Sequence of protein 1:
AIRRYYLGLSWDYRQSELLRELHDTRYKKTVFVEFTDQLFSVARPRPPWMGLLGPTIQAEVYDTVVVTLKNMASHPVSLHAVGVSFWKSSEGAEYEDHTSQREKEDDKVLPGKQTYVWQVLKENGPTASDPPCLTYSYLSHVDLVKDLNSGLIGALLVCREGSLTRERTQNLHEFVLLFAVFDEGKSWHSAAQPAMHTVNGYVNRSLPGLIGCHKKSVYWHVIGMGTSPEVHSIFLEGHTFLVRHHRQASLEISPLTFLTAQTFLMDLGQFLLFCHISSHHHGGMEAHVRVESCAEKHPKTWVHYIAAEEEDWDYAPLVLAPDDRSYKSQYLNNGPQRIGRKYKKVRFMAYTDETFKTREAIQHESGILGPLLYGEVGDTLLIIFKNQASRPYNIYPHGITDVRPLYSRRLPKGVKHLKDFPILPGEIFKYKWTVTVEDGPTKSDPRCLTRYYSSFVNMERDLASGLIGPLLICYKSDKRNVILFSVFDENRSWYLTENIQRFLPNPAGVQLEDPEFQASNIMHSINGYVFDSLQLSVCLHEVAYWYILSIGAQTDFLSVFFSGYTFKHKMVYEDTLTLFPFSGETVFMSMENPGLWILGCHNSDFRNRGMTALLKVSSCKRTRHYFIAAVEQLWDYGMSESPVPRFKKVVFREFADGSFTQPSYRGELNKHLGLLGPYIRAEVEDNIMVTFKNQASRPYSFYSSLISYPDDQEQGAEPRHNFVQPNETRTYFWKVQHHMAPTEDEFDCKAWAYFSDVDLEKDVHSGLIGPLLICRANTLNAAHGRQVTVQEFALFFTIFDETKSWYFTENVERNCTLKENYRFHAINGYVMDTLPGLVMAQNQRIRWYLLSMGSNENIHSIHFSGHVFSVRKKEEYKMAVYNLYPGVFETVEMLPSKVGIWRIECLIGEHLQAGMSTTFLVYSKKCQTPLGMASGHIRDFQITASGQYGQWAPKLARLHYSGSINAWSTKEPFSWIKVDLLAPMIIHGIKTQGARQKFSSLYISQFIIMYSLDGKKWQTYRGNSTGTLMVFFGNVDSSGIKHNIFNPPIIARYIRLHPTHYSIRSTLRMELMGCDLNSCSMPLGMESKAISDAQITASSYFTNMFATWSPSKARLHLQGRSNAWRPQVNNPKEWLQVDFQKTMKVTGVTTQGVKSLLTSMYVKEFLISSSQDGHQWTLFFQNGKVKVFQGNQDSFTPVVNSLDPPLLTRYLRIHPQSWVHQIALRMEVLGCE

Sequence of protein 2:
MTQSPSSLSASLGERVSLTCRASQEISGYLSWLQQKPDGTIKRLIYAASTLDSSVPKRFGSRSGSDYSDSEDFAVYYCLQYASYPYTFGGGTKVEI

Residue-level contacts at the interface:
Residue V1358 in protein 1 interacts with residue I29 in protein 2 (closest heavy-atom distance 4.0 Å).
Residue E1363 in protein 1 is in contact with residue Y32 in protein 2 (closest heavy-atom distance 3.8 Å).
Residue P1361 in protein 1 interacts with residue Y96 in protein 2 (closest heavy-atom distance 3.9 Å).
Residue N1360 in protein 1 interacts with residue Y96 in protein 2 (closest heavy-atom distance 4.7 Å).
Residue N1359 in protein 1 is in contact with residue A92 in protein 2 (closest heavy-atom distance 3.2 Å).
Residue N1360 in protein 1 contacts residue S93 in protein 2 (closest heavy-atom distance 4.6 Å).
Residue Q1357 in protein 1 contacts residue S30 in protein 2 (closest heavy-atom distance 3.8 Å).
Residue V1358 in protein 1 is in contact with residue A92 in protein 2 (closest heavy-atom distance 3.7 Å).
Residue N1359 in protein 1 is in contact with residue Y94 in protein 2 (closest heavy-atom distance 4.8 Å).
Residue N1359 in protein 1 is in contact with residue S93 in protein 2 (closest heavy-atom distance 3.6 Å).
Residue V1358 in protein 1 is in contact with residue Y32 in protein 2 (closest heavy-atom distance 3.5 Å).
Residue S1329 in protein 1 interacts with residue Y32 in protein 2 (closest heavy-atom distance 3.5 Å).
Residue N1360 in protein 1 is in contact with residue A92 in protein 2 (closest heavy-atom distance 3.8 Å).
Residue S1328 in protein 1 is in contact with residue Y32 in protein 2 (closest heavy-atom distance 5.0 Å).
Residue K1362 in protein 1 interacts with residue Y96 in protein 2 (closest heavy-atom distance 3.1 Å).
Residue N1360 in protein 1 is in contact with residue Y32 in protein 2 (closest heavy-atom distance 4.5 Å).

This data describes a binding interaction between two proteins.